This data describes a binding interaction between two proteins.

Sequence of protein 2:
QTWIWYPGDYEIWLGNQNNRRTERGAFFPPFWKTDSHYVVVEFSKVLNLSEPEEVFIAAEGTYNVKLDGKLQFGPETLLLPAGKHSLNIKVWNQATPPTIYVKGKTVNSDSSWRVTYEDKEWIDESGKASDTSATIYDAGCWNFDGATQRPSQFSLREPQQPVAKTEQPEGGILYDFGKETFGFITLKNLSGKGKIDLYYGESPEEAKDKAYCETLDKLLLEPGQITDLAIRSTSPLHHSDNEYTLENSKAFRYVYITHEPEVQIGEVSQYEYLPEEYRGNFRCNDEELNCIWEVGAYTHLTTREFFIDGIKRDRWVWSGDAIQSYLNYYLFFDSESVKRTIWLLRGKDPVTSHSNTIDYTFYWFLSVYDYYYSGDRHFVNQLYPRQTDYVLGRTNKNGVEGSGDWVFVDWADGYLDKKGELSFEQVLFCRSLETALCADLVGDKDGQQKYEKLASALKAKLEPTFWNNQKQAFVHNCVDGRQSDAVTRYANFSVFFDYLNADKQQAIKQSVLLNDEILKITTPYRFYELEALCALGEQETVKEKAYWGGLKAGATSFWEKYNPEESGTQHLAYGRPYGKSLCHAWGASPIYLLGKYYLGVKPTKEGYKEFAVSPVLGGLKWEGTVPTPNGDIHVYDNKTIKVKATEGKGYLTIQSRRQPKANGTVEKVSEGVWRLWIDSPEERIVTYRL

Sequence of protein 1:
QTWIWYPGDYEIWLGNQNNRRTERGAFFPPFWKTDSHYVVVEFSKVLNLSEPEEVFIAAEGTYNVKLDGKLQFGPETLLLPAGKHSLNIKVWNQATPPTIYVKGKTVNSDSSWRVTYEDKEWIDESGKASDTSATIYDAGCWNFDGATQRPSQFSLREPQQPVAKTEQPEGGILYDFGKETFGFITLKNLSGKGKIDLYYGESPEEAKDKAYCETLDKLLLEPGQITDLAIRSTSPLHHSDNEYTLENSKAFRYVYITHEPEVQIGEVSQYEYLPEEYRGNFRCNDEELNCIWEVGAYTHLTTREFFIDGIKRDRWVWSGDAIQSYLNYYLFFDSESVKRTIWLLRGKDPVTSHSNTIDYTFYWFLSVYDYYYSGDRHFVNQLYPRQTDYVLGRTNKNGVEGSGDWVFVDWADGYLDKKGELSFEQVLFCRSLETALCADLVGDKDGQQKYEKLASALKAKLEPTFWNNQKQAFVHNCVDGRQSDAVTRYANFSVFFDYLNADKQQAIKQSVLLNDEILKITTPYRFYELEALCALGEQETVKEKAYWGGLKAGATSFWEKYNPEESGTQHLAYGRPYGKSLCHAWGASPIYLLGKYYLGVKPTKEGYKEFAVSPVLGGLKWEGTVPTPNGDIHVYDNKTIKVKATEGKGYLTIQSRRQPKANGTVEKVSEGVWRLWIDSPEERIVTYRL

Interface contacts:
Residue S145 in protein 2 is in contact with residue G613 in protein 1 (closest heavy-atom distance 3.2 Å).
Residue R253 in protein 2 interacts with residue E95 in protein 1 (closest heavy-atom distance 2.7 Å).
Residue H55 in protein 2 interacts with residue Q113 in protein 1 (closest heavy-atom distance 3.4 Å).
Residue Q113 in protein 2 contacts residue Q113 in protein 1 (closest heavy-atom distance 2.9 Å).
Residue A153 in protein 2 contacts residue S434 in protein 1 (closest heavy-atom distance 3.1 Å).
Residue G92 in protein 2 is in contact with residue A251 in protein 1 (closest heavy-atom distance 3.2 Å).
Residue N37 in protein 2 is in contact with residue W111 in protein 1 (closest heavy-atom distance 3.1 Å).
Residue Q113 in protein 2 interacts with residue S54 in protein 1 (closest heavy-atom distance 3.4 Å).
Residue E144 in protein 2 is in contact with residue D444 in protein 1 (closest heavy-atom distance 2.9 Å).
Residue S377 in protein 2 is in contact with residue E137 in protein 1 (closest heavy-atom distance 3.3 Å).
Residue A44 in protein 2 is in contact with residue Q90 in protein 1 (closest heavy-atom distance 3.1 Å).
Residue F45 in protein 2 contacts residue W111 in protein 1 (closest heavy-atom distance 3.5 Å).
Residue Y612 in protein 2 interacts with residue E144 in protein 1 (closest heavy-atom distance 2.9 Å).
Residue K109 in protein 2 interacts with residue P48 in protein 1 (closest heavy-atom distance 3.1 Å).
Residue N82 in protein 2 interacts with residue F45 in protein 1 (closest heavy-atom distance 2.8 Å).
Residue G43 in protein 2 interacts with residue G92 in protein 1 (closest heavy-atom distance 2.9 Å).
Residue D444 in protein 2 contacts residue E144 in protein 1 (closest heavy-atom distance 2.9 Å).
Residue E144 in protein 2 contacts residue Y612 in protein 1 (closest heavy-atom distance 2.9 Å).
Residue W111 in protein 2 contacts residue N37 in protein 1 (closest heavy-atom distance 3.1 Å).
Residue Y81 in protein 2 interacts with residue R253 in protein 1 (closest heavy-atom distance 3.5 Å).
Residue W437 in protein 2 interacts with residue W141 in protein 1 (closest heavy-atom distance 3.4 Å).
Residue G613 in protein 2 contacts residue S145 in protein 1 (closest heavy-atom distance 3.2 Å).
Residue E137 in protein 2 is in contact with residue K51 in protein 1 (closest heavy-atom distance 3.2 Å).
Residue E137 in protein 2 is in contact with residue T376 in protein 1 (closest heavy-atom distance 2.7 Å).
Residue K139 in protein 2 contacts residue F49 in protein 1 (closest heavy-atom distance 3.1 Å).
Residue E144 in protein 2 contacts residue A443 in protein 1 (closest heavy-atom distance 3.5 Å).
Residue F91 in protein 2 interacts with residue A251 in protein 1 (closest heavy-atom distance 3.5 Å).
Residue A114 in protein 2 contacts residue Q113 in protein 1 (closest heavy-atom distance 3.2 Å).
Residue E140 in protein 2 contacts residue F49 in protein 1 (closest heavy-atom distance 3.4 Å).
Residue T52 in protein 2 is in contact with residue V57 in protein 1 (closest heavy-atom distance 3.5 Å).
Residue Y136 in protein 2 contacts residue K51 in protein 1 (closest heavy-atom distance 3.4 Å).
Residue A251 in protein 2 interacts with residue G92 in protein 1 (closest heavy-atom distance 3.2 Å).
Residue D143 in protein 2 is in contact with residue Y612 in protein 1 (closest heavy-atom distance 3.3 Å).
Residue K598 in protein 2 interacts with residue E144 in protein 1 (closest heavy-atom distance 2.6 Å).
Residue F49 in protein 2 interacts with residue K139 in protein 1 (closest heavy-atom distance 3.1 Å).
Residue K51 in protein 2 is in contact with residue Y136 in protein 1 (closest heavy-atom distance 3.4 Å).
Residue R253 in protein 2 interacts with residue Y81 in protein 1 (closest heavy-atom distance 3.5 Å).
Residue W141 in protein 2 interacts with residue W437 in protein 1 (closest heavy-atom distance 3.4 Å).
Residue Q113 in protein 2 is in contact with residue H55 in protein 1 (closest heavy-atom distance 3.4 Å).
Residue K51 in protein 2 interacts with residue E137 in protein 1 (closest heavy-atom distance 3.2 Å).
Residue E144 in protein 2 interacts with residue K598 in protein 1 (closest heavy-atom distance 2.6 Å).
Residue F49 in protein 2 is in contact with residue E140 in protein 1 (closest heavy-atom distance 3.4 Å).
Residue Y612 in protein 2 interacts with residue D143 in protein 1 (closest heavy-atom distance 3.3 Å).
Residue G92 in protein 2 is in contact with residue G43 in protein 1 (closest heavy-atom distance 2.9 Å).
Residue Y612 in protein 2 is in contact with residue G146 in protein 1 (closest heavy-atom distance 3.2 Å).
Residue A251 in protein 2 is in contact with residue F91 in protein 1 (closest heavy-atom distance 3.5 Å).
Residue W111 in protein 2 contacts residue F45 in protein 1 (closest heavy-atom distance 3.5 Å).
Residue G146 in protein 2 contacts residue Y612 in protein 1 (closest heavy-atom distance 3.2 Å).
Residue Q90 in protein 2 is in contact with residue A44 in protein 1 (closest heavy-atom distance 3.1 Å).
Residue S434 in protein 2 contacts residue A153 in protein 1 (closest heavy-atom distance 3.1 Å).
Residue V57 in protein 2 is in contact with residue T52 in protein 1 (closest heavy-atom distance 3.5 Å).
Residue E137 in protein 2 contacts residue S377 in protein 1 (closest heavy-atom distance 3.3 Å).
Residue T376 in protein 2 contacts residue E137 in protein 1 (closest heavy-atom distance 2.7 Å).
Residue S54 in protein 2 interacts with residue Q113 in protein 1 (closest heavy-atom distance 3.4 Å).
Residue F45 in protein 2 contacts residue N82 in protein 1 (closest heavy-atom distance 2.8 Å).
Residue E95 in protein 2 interacts with residue R253 in protein 1 (closest heavy-atom distance 2.7 Å).
Residue Q113 in protein 2 contacts residue A114 in protein 1 (closest heavy-atom distance 3.2 Å).
Residue W442 in protein 2 is in contact with residue E144 in protein 1 (closest heavy-atom distance 3.3 Å).
Residue E144 in protein 2 interacts with residue W442 in protein 1 (closest heavy-atom distance 3.3 Å).
Residue P48 in protein 2 contacts residue K109 in protein 1 (closest heavy-atom distance 3.1 Å).